Sequence of protein 1:
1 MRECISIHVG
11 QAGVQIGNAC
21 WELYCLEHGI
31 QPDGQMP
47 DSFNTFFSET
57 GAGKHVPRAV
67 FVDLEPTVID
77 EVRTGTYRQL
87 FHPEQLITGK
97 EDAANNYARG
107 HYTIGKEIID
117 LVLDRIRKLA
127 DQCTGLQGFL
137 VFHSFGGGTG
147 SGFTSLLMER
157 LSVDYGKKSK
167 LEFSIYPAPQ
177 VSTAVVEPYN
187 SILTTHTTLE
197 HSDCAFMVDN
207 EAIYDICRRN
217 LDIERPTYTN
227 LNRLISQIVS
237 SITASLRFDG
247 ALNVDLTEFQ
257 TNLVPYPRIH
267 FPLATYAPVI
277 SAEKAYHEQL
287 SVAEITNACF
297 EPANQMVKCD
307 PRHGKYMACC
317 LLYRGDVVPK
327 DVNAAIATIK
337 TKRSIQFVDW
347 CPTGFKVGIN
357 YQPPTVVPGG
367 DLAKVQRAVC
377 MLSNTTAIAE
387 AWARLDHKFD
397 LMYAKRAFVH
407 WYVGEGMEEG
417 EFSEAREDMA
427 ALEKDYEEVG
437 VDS

Sequence of protein 2:
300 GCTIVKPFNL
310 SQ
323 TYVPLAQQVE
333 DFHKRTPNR

This data describes a binding interaction between two proteins.

Residue-level contacts at the interface:
Residue N293 in protein 1 contacts residue L327 in protein 2 (closest heavy-atom distance 3.8 Å).
Residue T334 in protein 1 interacts with residue L327 in protein 2 (closest heavy-atom distance 3.8 Å).
Residue T334 in protein 1 is in contact with residue V331 in protein 2 (closest heavy-atom distance 3.6 Å).
Residue A289 in protein 1 interacts with residue V331 in protein 2 (closest heavy-atom distance 4.2 Å).
Residue T334 in protein 1 interacts with residue Q330 in protein 2 (closest heavy-atom distance 3.9 Å).
Residue E290 in protein 1 interacts with residue L327 in protein 2 (closest heavy-atom distance 4.7 Å).
Residue A330 in protein 1 interacts with residue V331 in protein 2 (closest heavy-atom distance 4.1 Å).
Residue T337 in protein 1 contacts residue Q330 in protein 2 (closest heavy-atom distance 2.9 Å).
Residue A330 in protein 1 contacts residue F334 in protein 2 (closest heavy-atom distance 4.1 Å).
Residue K326 in protein 1 contacts residue H335 in protein 2 (closest heavy-atom distance 4.1 Å).
Residue A330 in protein 1 is in contact with residue H335 in protein 2 (closest heavy-atom distance 4.2 Å).
Residue N329 in protein 1 contacts residue F334 in protein 2 (closest heavy-atom distance 4.7 Å).
Residue A289 in protein 1 contacts residue L327 in protein 2 (closest heavy-atom distance 4.6 Å).
Residue A333 in protein 1 contacts residue F334 in protein 2 (closest heavy-atom distance 3.3 Å).